This data describes a binding interaction between two proteins.

Sequence of protein 1:
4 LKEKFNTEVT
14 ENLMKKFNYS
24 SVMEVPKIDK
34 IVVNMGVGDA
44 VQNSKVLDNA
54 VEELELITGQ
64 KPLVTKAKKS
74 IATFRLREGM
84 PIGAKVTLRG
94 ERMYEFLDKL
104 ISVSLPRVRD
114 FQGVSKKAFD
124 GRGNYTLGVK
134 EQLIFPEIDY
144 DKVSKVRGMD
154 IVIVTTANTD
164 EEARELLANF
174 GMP

Sequence of protein 2:
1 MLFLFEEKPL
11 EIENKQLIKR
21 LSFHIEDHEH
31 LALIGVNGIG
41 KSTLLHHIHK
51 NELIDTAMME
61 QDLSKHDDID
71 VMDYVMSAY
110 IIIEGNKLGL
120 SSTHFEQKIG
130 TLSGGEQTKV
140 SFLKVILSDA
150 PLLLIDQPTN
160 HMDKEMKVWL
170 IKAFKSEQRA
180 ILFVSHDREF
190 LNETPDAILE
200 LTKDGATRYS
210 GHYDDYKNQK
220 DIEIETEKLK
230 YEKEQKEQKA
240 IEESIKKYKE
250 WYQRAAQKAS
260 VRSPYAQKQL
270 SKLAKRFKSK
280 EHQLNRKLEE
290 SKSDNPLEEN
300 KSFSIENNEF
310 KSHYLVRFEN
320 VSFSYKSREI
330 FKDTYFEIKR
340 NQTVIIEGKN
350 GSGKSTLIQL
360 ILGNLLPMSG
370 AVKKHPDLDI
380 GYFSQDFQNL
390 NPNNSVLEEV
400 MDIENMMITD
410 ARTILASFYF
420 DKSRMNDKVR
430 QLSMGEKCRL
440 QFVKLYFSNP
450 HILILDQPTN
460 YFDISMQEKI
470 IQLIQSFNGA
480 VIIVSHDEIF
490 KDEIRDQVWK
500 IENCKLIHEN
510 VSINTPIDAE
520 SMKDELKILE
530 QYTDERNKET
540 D

Residue-level contacts at the interface:
Residue N404 in protein 2 interacts with residue Q45 in protein 1 (closest heavy-atom distance 3.6 Å).
Residue M405 in protein 2 contacts residue V44 in protein 1 (closest heavy-atom distance 4.3 Å).
Residue M406 in protein 2 is in contact with residue V44 in protein 1 (closest heavy-atom distance 4.0 Å).
Residue M406 in protein 2 contacts residue Q45 in protein 1 (closest heavy-atom distance 4.7 Å).